Sequence of chain A:
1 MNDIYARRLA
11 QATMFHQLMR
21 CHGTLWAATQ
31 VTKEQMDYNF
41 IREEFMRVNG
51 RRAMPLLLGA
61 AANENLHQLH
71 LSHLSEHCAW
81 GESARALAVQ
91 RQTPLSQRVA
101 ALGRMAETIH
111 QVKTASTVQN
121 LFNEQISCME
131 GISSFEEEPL

These two protein chains interact to form a complex.

Residue-level contacts at the interface:
Residue W214 in chain B contacts residue M54 in chain A (closest heavy-atom distance 3.3 Å).
Residue S90 in chain B is in contact with residue L18 in chain A (closest heavy-atom distance 3.2 Å).
Residue Y217 in chain B is in contact with residue H67 in chain A (closest heavy-atom distance 3.4 Å).
Residue Y154 in chain B is in contact with residue R98 in chain A (closest heavy-atom distance 3.1 Å).
Residue L234 in chain B is in contact with residue V31 in chain A (closest heavy-atom distance 3.4 Å).
Residue F166 in chain B contacts residue P139 in chain A (closest heavy-atom distance 3.4 Å).
Residue S116 in chain B contacts residue R20 in chain A (closest heavy-atom distance 2.7 Å).
Residue L263 in chain B contacts residue E43 in chain A (closest heavy-atom distance 3.5 Å).
Residue R196 in chain B is in contact with residue N63 in chain A (closest heavy-atom distance 2.6 Å).
Residue Q151 in chain B interacts with residue S134 in chain A (closest heavy-atom distance 3.2 Å).
Residue Y217 in chain B interacts with residue R47 in chain A (closest heavy-atom distance 3.5 Å).
Residue E199 in chain B interacts with residue A60 in chain A (closest heavy-atom distance 3.5 Å).
Residue I200 in chain B contacts residue A60 in chain A (closest heavy-atom distance 3.5 Å).
Residue T94 in chain B is in contact with residue H22 in chain A (closest heavy-atom distance 3.3 Å).
Residue M42 in chain B is in contact with residue G103 in chain A (closest heavy-atom distance 3.3 Å).
Residue Y217 in chain B is in contact with residue G50 in chain A (closest heavy-atom distance 2.9 Å).
Residue R196 in chain B interacts with residue N65 in chain A (closest heavy-atom distance 3.5 Å).
Residue F82 in chain B is in contact with residue Q11 in chain A (closest heavy-atom distance 3.3 Å).
Residue P160 in chain B contacts residue L69 in chain A (closest heavy-atom distance 3.4 Å).
Residue V157 in chain B is in contact with residue Q68 in chain A (closest heavy-atom distance 3.2 Å).
Residue I231 in chain B contacts residue T32 in chain A (closest heavy-atom distance 3.5 Å).
Residue E153 in chain B contacts residue S133 in chain A (closest heavy-atom distance 3.5 Å).
Residue L86 in chain B interacts with residue L18 in chain A (closest heavy-atom distance 3.5 Å).
Residue A41 in chain B is in contact with residue V99 in chain A (closest heavy-atom distance 3.5 Å).
Residue Y154 in chain B contacts residue A101 in chain A (closest heavy-atom distance 3.3 Å).
Residue N78 in chain B contacts residue Q11 in chain A (closest heavy-atom distance 3.2 Å).
Residue E118 in chain B is in contact with residue R20 in chain A (closest heavy-atom distance 3.4 Å).
Residue Q221 in chain B contacts residue L66 in chain A (closest heavy-atom distance 3.2 Å).
Residue K223 in chain B is in contact with residue E43 in chain A (closest heavy-atom distance 2.9 Å).
Residue D245 in chain B interacts with residue K33 in chain A (closest heavy-atom distance 2.6 Å).
Residue L89 in chain B is in contact with residue F15 in chain A (closest heavy-atom distance 3.5 Å).
Residue R159 in chain B contacts residue Q68 in chain A (closest heavy-atom distance 3.2 Å).
Residue M93 in chain B interacts with residue M19 in chain A (closest heavy-atom distance 3.2 Å).
Residue R150 in chain B interacts with residue S133 in chain A (closest heavy-atom distance 3.3 Å).
Residue S90 in chain B is in contact with residue H22 in chain A (closest heavy-atom distance 3.5 Å).
Residue G158 in chain B contacts residue Q68 in chain A (closest heavy-atom distance 2.9 Å).
Residue L86 in chain B interacts with residue F15 in chain A (closest heavy-atom distance 3.5 Å).
Residue F82 in chain B is in contact with residue M14 in chain A (closest heavy-atom distance 3.4 Å).
Residue T161 in chain B contacts residue H70 in chain A (closest heavy-atom distance 3.4 Å).
Residue Q119 in chain B interacts with residue L74 in chain A (closest heavy-atom distance 3.5 Å).
Residue Y217 in chain B contacts residue E64 in chain A (closest heavy-atom distance 3.3 Å).
Residue L115 in chain B interacts with residue R20 in chain A (closest heavy-atom distance 3.2 Å).
Residue F166 in chain B is in contact with residue E137 in chain A (closest heavy-atom distance 3.0 Å).
Residue N78 in chain B interacts with residue R7 in chain A (closest heavy-atom distance 2.9 Å).
Residue R196 in chain B is in contact with residue E64 in chain A (closest heavy-atom distance 3.2 Å).
Residue A152 in chain B interacts with residue S134 in chain A (closest heavy-atom distance 3.2 Å).
Residue M93 in chain B contacts residue H22 in chain A (closest heavy-atom distance 3.3 Å).
Residue F166 in chain B contacts residue E138 in chain A (closest heavy-atom distance 3.5 Å).
Residue R159 in chain B is in contact with residue H70 in chain A (closest heavy-atom distance 3.1 Å).
Residue N78 in chain B is in contact with residue R8 in chain A (closest heavy-atom distance 3.0 Å).
Residue R126 in chain B contacts residue E82 in chain A (closest heavy-atom distance 3.4 Å).
Residue Q151 in chain B interacts with residue N123 in chain A (closest heavy-atom distance 3.3 Å).
Residue R126 in chain B interacts with residue M129 in chain A (closest heavy-atom distance 2.7 Å).
Residue Y244 in chain B is in contact with residue T32 in chain A (closest heavy-atom distance 2.5 Å).
Residue R159 in chain B is in contact with residue H73 in chain A (closest heavy-atom distance 3.4 Å).
Residue A213 in chain B is in contact with residue R52 in chain A (closest heavy-atom distance 3.1 Å).
Residue Q221 in chain B interacts with residue R47 in chain A (closest heavy-atom distance 2.8 Å).
Residue S90 in chain B contacts residue I41 in chain A (closest heavy-atom distance 3.3 Å).
Residue R227 in chain B is in contact with residue E34 in chain A (closest heavy-atom distance 2.6 Å).
Residue R227 in chain B is in contact with residue F40 in chain A (closest heavy-atom distance 3.0 Å).

Sequence of chain B:
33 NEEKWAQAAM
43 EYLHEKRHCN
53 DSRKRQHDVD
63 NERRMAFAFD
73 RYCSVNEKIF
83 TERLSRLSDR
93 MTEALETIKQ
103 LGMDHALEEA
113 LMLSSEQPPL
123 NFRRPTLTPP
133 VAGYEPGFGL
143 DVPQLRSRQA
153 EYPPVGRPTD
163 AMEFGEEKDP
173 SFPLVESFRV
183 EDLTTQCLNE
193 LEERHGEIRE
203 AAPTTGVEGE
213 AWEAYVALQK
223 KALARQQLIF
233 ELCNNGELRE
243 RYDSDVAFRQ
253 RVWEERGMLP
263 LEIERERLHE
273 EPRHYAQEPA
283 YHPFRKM